Sequence of the second protein:
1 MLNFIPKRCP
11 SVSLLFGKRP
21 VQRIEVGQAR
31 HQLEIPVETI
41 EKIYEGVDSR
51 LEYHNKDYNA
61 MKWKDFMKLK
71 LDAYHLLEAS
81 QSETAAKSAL

Sequence of the first protein:
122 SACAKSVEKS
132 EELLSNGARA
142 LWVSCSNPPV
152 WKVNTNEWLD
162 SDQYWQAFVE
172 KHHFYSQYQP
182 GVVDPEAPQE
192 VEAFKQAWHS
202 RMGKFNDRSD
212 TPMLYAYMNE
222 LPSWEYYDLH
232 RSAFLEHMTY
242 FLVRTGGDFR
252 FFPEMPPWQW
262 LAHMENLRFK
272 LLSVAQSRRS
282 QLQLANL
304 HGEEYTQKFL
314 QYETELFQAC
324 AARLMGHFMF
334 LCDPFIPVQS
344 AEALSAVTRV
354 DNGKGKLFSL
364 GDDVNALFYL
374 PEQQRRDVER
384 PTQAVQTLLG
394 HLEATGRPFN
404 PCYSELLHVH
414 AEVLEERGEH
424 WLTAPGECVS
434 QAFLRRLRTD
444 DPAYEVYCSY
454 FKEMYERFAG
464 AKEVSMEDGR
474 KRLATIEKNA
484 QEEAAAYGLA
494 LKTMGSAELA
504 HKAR

These two protein chains interact to form a complex.

Residue-level contacts at the interface:
Residue C146 in the first protein interacts with residue I24 in the second protein (closest heavy-atom distance 4.1 Å).
Residue S131 in the first protein is in contact with residue L90 in the second protein (closest heavy-atom distance 4.1 Å).
Residue E133 in the first protein interacts with residue K42 in the second protein (closest heavy-atom distance 3.9 Å).
Residue K130 in the first protein is in contact with residue A89 in the second protein (closest heavy-atom distance 2.8 Å).
Residue N137 in the first protein interacts with residue L69 in the second protein (closest heavy-atom distance 4.1 Å).
Residue S145 in the first protein interacts with residue M1 in the second protein (closest heavy-atom distance 3.2 Å).
Residue K130 in the first protein contacts residue L90 in the second protein (closest heavy-atom distance 3.6 Å).
Residue A141 in the first protein contacts residue L69 in the second protein (closest heavy-atom distance 3.7 Å).
Residue S162 in the first protein is in contact with residue Y53 in the second protein (closest heavy-atom distance 4.1 Å).
Residue N137 in the first protein contacts residue K68 in the second protein (closest heavy-atom distance 4.0 Å).
Residue W143 in the first protein contacts residue I43 in the second protein (closest heavy-atom distance 4.1 Å).
Residue W143 in the first protein interacts with residue P6 in the second protein (closest heavy-atom distance 4.1 Å).
Residue N137 in the first protein is in contact with residue D72 in the second protein (closest heavy-atom distance 2.4 Å).
Residue Y165 in the first protein interacts with residue W63 in the second protein (closest heavy-atom distance 3.7 Å).
Residue L134 in the first protein interacts with residue L76 in the second protein (closest heavy-atom distance 4.0 Å).
Residue L134 in the first protein contacts residue A89 in the second protein (closest heavy-atom distance 4.2 Å).
Residue A141 in the first protein is in contact with residue M1 in the second protein (closest heavy-atom distance 3.5 Å).
Residue D163 in the first protein interacts with residue W63 in the second protein (closest heavy-atom distance 3.4 Å).
Residue D161 in the first protein interacts with residue Y53 in the second protein (closest heavy-atom distance 3.1 Å).
Residue E158 in the first protein contacts residue H54 in the second protein (closest heavy-atom distance 3.3 Å).
Residue W143 in the first protein is in contact with residue I40 in the second protein (closest heavy-atom distance 3.8 Å).
Residue P149 in the first protein is in contact with residue L2 in the second protein (closest heavy-atom distance 3.9 Å).
Residue P149 in the first protein is in contact with residue Y58 in the second protein (closest heavy-atom distance 3.7 Å).
Residue R140 in the first protein interacts with residue T39 in the second protein (closest heavy-atom distance 2.8 Å).
Residue R140 in the first protein contacts residue I43 in the second protein (closest heavy-atom distance 3.8 Å).
Residue W143 in the first protein interacts with residue Q22 in the second protein (closest heavy-atom distance 3.4 Å).
Residue W143 in the first protein interacts with residue Y44 in the second protein (closest heavy-atom distance 3.5 Å).
Residue S127 in the first protein interacts with residue L90 in the second protein (closest heavy-atom distance 3.6 Å).
Residue S131 in the first protein is in contact with residue A89 in the second protein (closest heavy-atom distance 3.3 Å).
Residue G138 in the first protein is in contact with residue L76 in the second protein (closest heavy-atom distance 4.1 Å).
Residue A141 in the first protein interacts with residue A73 in the second protein (closest heavy-atom distance 4.1 Å).
Residue Q164 in the first protein interacts with residue W63 in the second protein (closest heavy-atom distance 3.6 Å).
Residue S136 in the first protein contacts residue T39 in the second protein (closest heavy-atom distance 4.2 Å).
Residue L134 in the first protein contacts residue D72 in the second protein (closest heavy-atom distance 4.1 Å).
Residue L142 in the first protein interacts with residue L33 in the second protein (closest heavy-atom distance 3.9 Å).
Residue C146 in the first protein interacts with residue E25 in the second protein (closest heavy-atom distance 3.2 Å).
Residue R140 in the first protein contacts residue K42 in the second protein (closest heavy-atom distance 3.7 Å).
Residue N148 in the first protein is in contact with residue M1 in the second protein (closest heavy-atom distance 3.8 Å).
Residue R140 in the first protein contacts residue L69 in the second protein (closest heavy-atom distance 3.8 Å).
Residue E158 in the first protein contacts residue F4 in the second protein (closest heavy-atom distance 4.2 Å).
Residue V128 in the first protein contacts residue L90 in the second protein (closest heavy-atom distance 3.7 Å).
Residue V154 in the first protein is in contact with residue F4 in the second protein (closest heavy-atom distance 3.9 Å).
Residue W143 in the first protein interacts with residue I24 in the second protein (closest heavy-atom distance 3.6 Å).
Residue V154 in the first protein contacts residue L2 in the second protein (closest heavy-atom distance 4.2 Å).
Residue N148 in the first protein contacts residue F4 in the second protein (closest heavy-atom distance 3.1 Å).
Residue S147 in the first protein is in contact with residue P6 in the second protein (closest heavy-atom distance 4.0 Å).
Residue N148 in the first protein contacts residue L2 in the second protein (closest heavy-atom distance 3.2 Å).
Residue W143 in the first protein is in contact with residue I35 in the second protein (closest heavy-atom distance 4.1 Å).
Residue S162 in the first protein interacts with residue W63 in the second protein (closest heavy-atom distance 3.8 Å).
Residue V144 in the first protein contacts residue I5 in the second protein (closest heavy-atom distance 4.0 Å).
Residue E158 in the first protein is in contact with residue Y53 in the second protein (closest heavy-atom distance 3.9 Å).
Residue S147 in the first protein interacts with residue Y58 in the second protein (closest heavy-atom distance 3.6 Å).
Residue A139 in the first protein is in contact with residue I35 in the second protein (closest heavy-atom distance 3.9 Å).
Residue L142 in the first protein is in contact with residue I24 in the second protein (closest heavy-atom distance 4.0 Å).
Residue P149 in the first protein interacts with residue H54 in the second protein (closest heavy-atom distance 4.0 Å).
Residue W159 in the first protein is in contact with residue L2 in the second protein (closest heavy-atom distance 3.9 Å).
Residue V144 in the first protein contacts residue L2 in the second protein (closest heavy-atom distance 3.3 Å).
Residue V151 in the first protein is in contact with residue L2 in the second protein (closest heavy-atom distance 4.0 Å).
Residue S162 in the first protein is in contact with residue N3 in the second protein (closest heavy-atom distance 4.0 Å).
Residue S162 in the first protein is in contact with residue F4 in the second protein (closest heavy-atom distance 3.7 Å).